Sequence of chain A:
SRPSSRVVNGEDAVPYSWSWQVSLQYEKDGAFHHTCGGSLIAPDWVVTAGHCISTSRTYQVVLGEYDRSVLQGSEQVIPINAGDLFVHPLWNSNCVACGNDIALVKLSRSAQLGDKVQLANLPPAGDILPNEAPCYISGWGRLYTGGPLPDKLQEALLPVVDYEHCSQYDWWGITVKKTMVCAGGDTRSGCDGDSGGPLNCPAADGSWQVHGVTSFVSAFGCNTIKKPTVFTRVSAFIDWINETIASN

This data describes a binding interaction between two proteins.

Interface contacts:
Residue S223 in chain A is in contact with residue A58 in chain B (closest heavy-atom distance 3.6 Å).
Residue S59 in chain A interacts with residue G6 in chain B (closest heavy-atom distance 4.4 Å).
Residue H56 in chain A interacts with residue Q57 in chain B (closest heavy-atom distance 2.5 Å).
Residue K33 in chain A is in contact with residue V5 in chain B (closest heavy-atom distance 4.1 Å).
Residue N99 in chain A interacts with residue E64 in chain B (closest heavy-atom distance 3.2 Å).
Residue K33 in chain A is in contact with residue D3 in chain B (closest heavy-atom distance 3.2 Å).
Residue Y31 in chain A is in contact with residue V5 in chain B (closest heavy-atom distance 3.5 Å).
Residue S61 in chain A is in contact with residue D76 in chain B (closest heavy-atom distance 4.0 Å).
Residue A102 in chain A is in contact with residue V61 in chain B (closest heavy-atom distance 4.3 Å).
Residue T180 in chain A interacts with residue V61 in chain B (closest heavy-atom distance 3.5 Å).
Residue Y31 in chain A contacts residue D3 in chain B (closest heavy-atom distance 2.9 Å).
Residue A224 in chain A interacts with residue L32 in chain B (closest heavy-atom distance 3.6 Å).
Residue F225 in chain A contacts residue H31 in chain B (closest heavy-atom distance 3.5 Å).
Residue C57 in chain A interacts with residue F53 in chain B (closest heavy-atom distance 4.1 Å).
Residue S98 in chain A is in contact with residue K60 in chain B (closest heavy-atom distance 3.2 Å).
Residue K33 in chain A interacts with residue E2 in chain B (closest heavy-atom distance 3.7 Å).
Residue F225 in chain A interacts with residue F62 in chain B (closest heavy-atom distance 4.0 Å).
Residue T60 in chain A interacts with residue E75 in chain B (closest heavy-atom distance 3.8 Å).
Residue R62 in chain A is in contact with residue Q78 in chain B (closest heavy-atom distance 3.6 Å).
Residue F225 in chain A contacts residue L29 in chain B (closest heavy-atom distance 3.5 Å).
Residue V101 in chain A interacts with residue E64 in chain B (closest heavy-atom distance 2.6 Å).
Residue T180 in chain A is in contact with residue A65 in chain B (closest heavy-atom distance 3.7 Å).
Residue A224 in chain A contacts residue H31 in chain B (closest heavy-atom distance 2.8 Å).
Residue T150 in chain A is in contact with residue P54 in chain B (closest heavy-atom distance 3.7 Å).
Residue V222 in chain A contacts residue A58 in chain B (closest heavy-atom distance 3.5 Å).
Residue A224 in chain A is in contact with residue L29 in chain B (closest heavy-atom distance 4.3 Å).
Residue F221 in chain A is in contact with residue Q57 in chain B (closest heavy-atom distance 3.7 Å).
Residue V101 in chain A is in contact with residue K60 in chain B (closest heavy-atom distance 3.4 Å).
Residue R62 in chain A is in contact with residue D82 in chain B (closest heavy-atom distance 3.6 Å).
Residue T150 in chain A is in contact with residue H31 in chain B (closest heavy-atom distance 3.0 Å).
Residue T40 in chain A interacts with residue F53 in chain B (closest heavy-atom distance 3.7 Å).
Residue V101 in chain A interacts with residue V61 in chain B (closest heavy-atom distance 3.5 Å).
Residue S220 in chain A contacts residue Q57 in chain B (closest heavy-atom distance 3.9 Å).
Residue R147 in chain A interacts with residue P54 in chain B (closest heavy-atom distance 3.3 Å).
Residue G226 in chain A is in contact with residue H31 in chain B (closest heavy-atom distance 4.0 Å).
Residue A102 in chain A is in contact with residue E64 in chain B (closest heavy-atom distance 2.8 Å).
Residue D106 in chain A interacts with residue Q57 in chain B (closest heavy-atom distance 4.0 Å).
Residue W96 in chain A contacts residue Q57 in chain B (closest heavy-atom distance 4.0 Å).
Residue C100 in chain A contacts residue E64 in chain B (closest heavy-atom distance 3.0 Å).
Residue W177 in chain A contacts residue V61 in chain B (closest heavy-atom distance 3.9 Å).
Residue N99 in chain A interacts with residue Y70 in chain B (closest heavy-atom distance 3.1 Å).
Residue S98 in chain A is in contact with residue I72 in chain B (closest heavy-atom distance 3.6 Å).
Residue A224 in chain A contacts residue A58 in chain B (closest heavy-atom distance 3.8 Å).
Residue K33 in chain A contacts residue Q78 in chain B (closest heavy-atom distance 3.8 Å).
Residue T150 in chain A contacts residue S55 in chain B (closest heavy-atom distance 4.2 Å).
Residue A224 in chain A is in contact with residue L26 in chain B (closest heavy-atom distance 3.9 Å).
Residue F221 in chain A is in contact with residue V61 in chain B (closest heavy-atom distance 3.7 Å).
Residue R62 in chain A contacts residue V5 in chain B (closest heavy-atom distance 3.2 Å).
Residue V101 in chain A is in contact with residue Q57 in chain B (closest heavy-atom distance 3.3 Å).
Residue N99 in chain A contacts residue I72 in chain B (closest heavy-atom distance 4.0 Å).
Residue R62 in chain A interacts with residue D76 in chain B (closest heavy-atom distance 2.9 Å).
Residue C41 in chain A contacts residue F53 in chain B (closest heavy-atom distance 4.2 Å).
Residue R62 in chain A interacts with residue S79 in chain B (closest heavy-atom distance 2.9 Å).
Residue C100 in chain A is in contact with residue Y70 in chain B (closest heavy-atom distance 4.1 Å).
Residue A224 in chain A contacts residue F62 in chain B (closest heavy-atom distance 3.5 Å).
Residue S61 in chain A is in contact with residue S79 in chain B (closest heavy-atom distance 3.3 Å).
Residue N99 in chain A contacts residue R71 in chain B (closest heavy-atom distance 3.6 Å).
Residue S59 in chain A interacts with residue D76 in chain B (closest heavy-atom distance 2.7 Å).
Residue S98 in chain A is in contact with residue Y70 in chain B (closest heavy-atom distance 4.2 Å).
Residue H56 in chain A is in contact with residue F53 in chain B (closest heavy-atom distance 3.4 Å).

Sequence of chain B:
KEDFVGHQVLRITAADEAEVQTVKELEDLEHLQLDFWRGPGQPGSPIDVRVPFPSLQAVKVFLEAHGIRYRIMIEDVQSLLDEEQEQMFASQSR